Sequence of the first protein:
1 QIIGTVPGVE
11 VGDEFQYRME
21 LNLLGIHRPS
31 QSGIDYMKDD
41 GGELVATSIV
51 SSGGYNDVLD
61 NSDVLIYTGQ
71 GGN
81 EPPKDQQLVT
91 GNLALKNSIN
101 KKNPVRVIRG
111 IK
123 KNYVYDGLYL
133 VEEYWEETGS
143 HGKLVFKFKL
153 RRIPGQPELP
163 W

The following describes two proteins that form a bound complex.

Sequence of the second protein:
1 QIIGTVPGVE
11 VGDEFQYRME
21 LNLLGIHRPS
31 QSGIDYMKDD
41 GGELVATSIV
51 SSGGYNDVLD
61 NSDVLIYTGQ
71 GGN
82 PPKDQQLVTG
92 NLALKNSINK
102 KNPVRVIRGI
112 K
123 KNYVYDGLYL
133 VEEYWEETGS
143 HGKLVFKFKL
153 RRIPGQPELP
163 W

Residue-level contacts at the interface:
Residue L23 in the first protein is in contact with residue Y17 in the second protein (closest heavy-atom distance 3.7 Å).
Residue M19 in the first protein interacts with residue Y17 in the second protein (closest heavy-atom distance 3.4 Å).
Residue Y17 in the first protein interacts with residue L23 in the second protein (closest heavy-atom distance 3.5 Å).
Residue N22 in the first protein interacts with residue Y17 in the second protein (closest heavy-atom distance 3.7 Å).
Residue Y17 in the first protein contacts residue M19 in the second protein (closest heavy-atom distance 3.5 Å).
Residue Q31 in the first protein interacts with residue Q31 in the second protein (closest heavy-atom distance 4.0 Å).
Residue L23 in the first protein is in contact with residue Q16 in the second protein (closest heavy-atom distance 3.8 Å).
Residue E20 in the first protein is in contact with residue L23 in the second protein (closest heavy-atom distance 4.6 Å).
Residue Y17 in the first protein is in contact with residue N22 in the second protein (closest heavy-atom distance 3.7 Å).
Residue M19 in the first protein is in contact with residue M19 in the second protein (closest heavy-atom distance 4.1 Å).
Residue Q16 in the first protein contacts residue L23 in the second protein (closest heavy-atom distance 3.9 Å).
Residue L23 in the first protein contacts residue E20 in the second protein (closest heavy-atom distance 4.5 Å).